Interface contacts:
Residue H318 in protein 2 interacts with residue K12 in protein 1 (closest heavy-atom distance 3.4 Å).
Residue R47 in protein 2 interacts with residue L13 in protein 1 (closest heavy-atom distance 3.3 Å).
Residue K32 in protein 2 contacts residue I14 in protein 1 (closest heavy-atom distance 3.2 Å).
Residue R187 in protein 2 interacts with residue K7 in protein 1 (closest heavy-atom distance 3.5 Å).
Residue R187 in protein 2 interacts with residue G9 in protein 1 (closest heavy-atom distance 2.8 Å).
Residue R47 in protein 2 interacts with residue K12 in protein 1 (closest heavy-atom distance 3.8 Å).
Residue K33 in protein 2 is in contact with residue L10 in protein 1 (closest heavy-atom distance 4.9 Å).
Residue K317 in protein 2 is in contact with residue K12 in protein 1 (closest heavy-atom distance 4.1 Å).
Residue R187 in protein 2 interacts with residue A6 in protein 1 (closest heavy-atom distance 4.7 Å).
Residue R187 in protein 2 is in contact with residue L10 in protein 1 (closest heavy-atom distance 4.0 Å).
Residue V30 in protein 2 interacts with residue I14 in protein 1 (closest heavy-atom distance 4.8 Å).
Residue R47 in protein 2 contacts residue I14 in protein 1 (closest heavy-atom distance 4.4 Å).
Residue K32 in protein 2 is in contact with residue L13 in protein 1 (closest heavy-atom distance 3.8 Å).
Residue F31 in protein 2 is in contact with residue L13 in protein 1 (closest heavy-atom distance 4.4 Å).
Residue V92 in protein 2 is in contact with residue K3 in protein 1 (closest heavy-atom distance 3.3 Å).
Residue F97 in protein 2 is in contact with residue Y4 in protein 1 (closest heavy-atom distance 3.1 Å).
Residue F97 in protein 2 is in contact with residue K3 in protein 1 (closest heavy-atom distance 3.3 Å).
Residue K317 in protein 2 contacts residue L10 in protein 1 (closest heavy-atom distance 4.5 Å).
Residue F31 in protein 2 contacts residue I14 in protein 1 (closest heavy-atom distance 3.5 Å).
Residue L316 in protein 2 interacts with residue K12 in protein 1 (closest heavy-atom distance 3.7 Å).
Residue E319 in protein 2 interacts with residue K12 in protein 1 (closest heavy-atom distance 3.7 Å).
Residue R169 in protein 2 is in contact with residue A6 in protein 1 (closest heavy-atom distance 4.1 Å).

Sequence of protein 1:
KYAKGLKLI

Sequence of protein 2:
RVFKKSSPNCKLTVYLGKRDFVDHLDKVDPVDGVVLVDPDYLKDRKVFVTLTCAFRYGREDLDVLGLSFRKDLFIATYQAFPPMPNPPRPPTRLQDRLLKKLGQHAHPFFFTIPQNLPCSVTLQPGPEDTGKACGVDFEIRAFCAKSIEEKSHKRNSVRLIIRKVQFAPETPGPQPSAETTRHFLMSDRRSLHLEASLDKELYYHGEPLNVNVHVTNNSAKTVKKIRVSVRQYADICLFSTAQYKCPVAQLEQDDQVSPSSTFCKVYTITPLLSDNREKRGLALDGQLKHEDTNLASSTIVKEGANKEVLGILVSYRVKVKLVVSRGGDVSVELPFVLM

The following describes two proteins that form a bound complex.